This data describes a binding interaction between two proteins.

Sequence of protein 1:
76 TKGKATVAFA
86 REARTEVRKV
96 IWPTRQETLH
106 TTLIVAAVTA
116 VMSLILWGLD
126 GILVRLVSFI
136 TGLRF

Residue-level contacts at the interface:
Residue F346 in protein 2 is in contact with residue T81 in protein 1 (closest heavy-atom distance 3.8 Å).
Residue F342 in protein 2 is in contact with residue G78 in protein 1 (closest heavy-atom distance 3.8 Å).
Residue P215 in protein 2 interacts with residue W122 in protein 1 (closest heavy-atom distance 3.7 Å).
Residue R257 in protein 2 interacts with residue T99 in protein 1 (closest heavy-atom distance 3.9 Å).
Residue P215 in protein 2 contacts residue S118 in protein 1 (closest heavy-atom distance 3.7 Å).
Residue Q224 in protein 2 is in contact with residue T136 in protein 1 (closest heavy-atom distance 3.5 Å).
Residue F398 in protein 2 contacts residue A85 in protein 1 (closest heavy-atom distance 3.9 Å).
Residue A393 in protein 2 contacts residue F84 in protein 1 (closest heavy-atom distance 3.2 Å).
Residue G58 in protein 2 contacts residue F140 in protein 1 (closest heavy-atom distance 3.9 Å).
Residue E223 in protein 2 is in contact with residue S133 in protein 1 (closest heavy-atom distance 3.8 Å).
Residue Q224 in protein 2 is in contact with residue S133 in protein 1 (closest heavy-atom distance 3.4 Å).
Residue I46 in protein 2 contacts residue L124 in protein 1 (closest heavy-atom distance 3.8 Å).
Residue Y395 in protein 2 interacts with residue V95 in protein 1 (closest heavy-atom distance 3.8 Å).
Residue R257 in protein 2 is in contact with residue V95 in protein 1 (closest heavy-atom distance 2.8 Å).
Residue H279 in protein 2 contacts residue V113 in protein 1 (closest heavy-atom distance 3.9 Å).
Residue R254 in protein 2 is in contact with residue T107 in protein 1 (closest heavy-atom distance 3.1 Å).
Residue F345 in protein 2 is in contact with residue T81 in protein 1 (closest heavy-atom distance 3.4 Å).
Residue I46 in protein 2 contacts residue L121 in protein 1 (closest heavy-atom distance 3.9 Å).
Residue R387 in protein 2 contacts residue E91 in protein 1 (closest heavy-atom distance 2.8 Å).
Residue P281 in protein 2 interacts with residue V110 in protein 1 (closest heavy-atom distance 3.8 Å).
Residue F53 in protein 2 is in contact with residue R130 in protein 1 (closest heavy-atom distance 3.9 Å).
Residue L394 in protein 2 contacts residue F84 in protein 1 (closest heavy-atom distance 3.4 Å).
Residue F398 in protein 2 interacts with residue V92 in protein 1 (closest heavy-atom distance 3.7 Å).
Residue H279 in protein 2 contacts residue I109 in protein 1 (closest heavy-atom distance 3.7 Å).
Residue L394 in protein 2 is in contact with residue A88 in protein 1 (closest heavy-atom distance 3.5 Å).
Residue L394 in protein 2 interacts with residue E91 in protein 1 (closest heavy-atom distance 3.8 Å).
Residue F53 in protein 2 is in contact with residue V129 in protein 1 (closest heavy-atom distance 3.5 Å).
Residue V384 in protein 2 contacts residue V95 in protein 1 (closest heavy-atom distance 3.9 Å).
Residue R49 in protein 2 interacts with residue D125 in protein 1 (closest heavy-atom distance 2.6 Å).
Residue I54 in protein 2 contacts residue S133 in protein 1 (closest heavy-atom distance 3.6 Å).
Residue I46 in protein 2 contacts residue L128 in protein 1 (closest heavy-atom distance 3.7 Å).
Residue F342 in protein 2 is in contact with residue A80 in protein 1 (closest heavy-atom distance 3.3 Å).
Residue C344 in protein 2 contacts residue F84 in protein 1 (closest heavy-atom distance 3.8 Å).
Residue F53 in protein 2 contacts residue D125 in protein 1 (closest heavy-atom distance 3.3 Å).
Residue F398 in protein 2 contacts residue R89 in protein 1 (closest heavy-atom distance 3.8 Å).
Residue Q227 in protein 2 is in contact with residue F134 in protein 1 (closest heavy-atom distance 3.6 Å).
Residue Y395 in protein 2 contacts residue E91 in protein 1 (closest heavy-atom distance 3.6 Å).
Residue V211 in protein 2 contacts residue L121 in protein 1 (closest heavy-atom distance 3.8 Å).
Residue I50 in protein 2 is in contact with residue V129 in protein 1 (closest heavy-atom distance 3.9 Å).
Residue R254 in protein 2 contacts residue T103 in protein 1 (closest heavy-atom distance 3.4 Å).
Residue R254 in protein 2 is in contact with residue E102 in protein 1 (closest heavy-atom distance 2.7 Å).
Residue Q224 in protein 2 interacts with residue G137 in protein 1 (closest heavy-atom distance 3.3 Å).
Residue F345 in protein 2 interacts with residue F84 in protein 1 (closest heavy-atom distance 3.7 Å).
Residue R254 in protein 2 contacts residue T106 in protein 1 (closest heavy-atom distance 3.0 Å).
Residue E253 in protein 2 interacts with residue V110 in protein 1 (closest heavy-atom distance 3.9 Å).
Residue I341 in protein 2 interacts with residue F84 in protein 1 (closest heavy-atom distance 3.8 Å).
Residue Y395 in protein 2 interacts with residue V92 in protein 1 (closest heavy-atom distance 3.7 Å).
Residue F207 in protein 2 interacts with residue M117 in protein 1 (closest heavy-atom distance 3.6 Å).
Residue R254 in protein 2 contacts residue Q101 in protein 1 (closest heavy-atom distance 3.4 Å).
Residue I54 in protein 2 interacts with residue V129 in protein 1 (closest heavy-atom distance 3.9 Å).
Residue K379 in protein 2 contacts residue T99 in protein 1 (closest heavy-atom distance 3.9 Å).
Residue I428 in protein 2 is in contact with residue M117 in protein 1 (closest heavy-atom distance 3.9 Å).
Residue A62 in protein 2 interacts with residue F140 in protein 1 (closest heavy-atom distance 3.8 Å).
Residue Q224 in protein 2 interacts with residue F140 in protein 1 (closest heavy-atom distance 3.8 Å).
Residue F342 in protein 2 is in contact with residue K77 in protein 1 (closest heavy-atom distance 3.4 Å).
Residue L394 in protein 2 interacts with residue E87 in protein 1 (closest heavy-atom distance 3.5 Å).
Residue M432 in protein 2 is in contact with residue V113 in protein 1 (closest heavy-atom distance 3.8 Å).
Residue E223 in protein 2 interacts with residue R130 in protein 1 (closest heavy-atom distance 2.6 Å).
Residue F398 in protein 2 is in contact with residue A88 in protein 1 (closest heavy-atom distance 3.7 Å).
Residue H220 in protein 2 is in contact with residue R130 in protein 1 (closest heavy-atom distance 3.2 Å).

Sequence of protein 2:
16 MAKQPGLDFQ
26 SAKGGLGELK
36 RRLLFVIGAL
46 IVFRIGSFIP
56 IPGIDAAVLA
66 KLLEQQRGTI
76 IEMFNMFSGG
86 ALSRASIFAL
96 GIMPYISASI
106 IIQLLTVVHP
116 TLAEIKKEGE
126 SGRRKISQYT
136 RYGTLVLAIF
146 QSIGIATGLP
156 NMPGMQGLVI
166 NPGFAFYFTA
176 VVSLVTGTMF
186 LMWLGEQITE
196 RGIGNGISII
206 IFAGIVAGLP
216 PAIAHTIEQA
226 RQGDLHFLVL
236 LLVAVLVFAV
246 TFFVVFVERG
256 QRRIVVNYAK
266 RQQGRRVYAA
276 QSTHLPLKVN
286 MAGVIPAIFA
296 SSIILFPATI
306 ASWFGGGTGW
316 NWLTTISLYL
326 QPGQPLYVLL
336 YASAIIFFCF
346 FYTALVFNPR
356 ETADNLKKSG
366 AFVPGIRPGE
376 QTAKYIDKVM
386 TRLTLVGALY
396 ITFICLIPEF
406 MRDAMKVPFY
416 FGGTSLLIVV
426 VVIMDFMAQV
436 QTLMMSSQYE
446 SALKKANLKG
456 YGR